Sequence of protein 2:
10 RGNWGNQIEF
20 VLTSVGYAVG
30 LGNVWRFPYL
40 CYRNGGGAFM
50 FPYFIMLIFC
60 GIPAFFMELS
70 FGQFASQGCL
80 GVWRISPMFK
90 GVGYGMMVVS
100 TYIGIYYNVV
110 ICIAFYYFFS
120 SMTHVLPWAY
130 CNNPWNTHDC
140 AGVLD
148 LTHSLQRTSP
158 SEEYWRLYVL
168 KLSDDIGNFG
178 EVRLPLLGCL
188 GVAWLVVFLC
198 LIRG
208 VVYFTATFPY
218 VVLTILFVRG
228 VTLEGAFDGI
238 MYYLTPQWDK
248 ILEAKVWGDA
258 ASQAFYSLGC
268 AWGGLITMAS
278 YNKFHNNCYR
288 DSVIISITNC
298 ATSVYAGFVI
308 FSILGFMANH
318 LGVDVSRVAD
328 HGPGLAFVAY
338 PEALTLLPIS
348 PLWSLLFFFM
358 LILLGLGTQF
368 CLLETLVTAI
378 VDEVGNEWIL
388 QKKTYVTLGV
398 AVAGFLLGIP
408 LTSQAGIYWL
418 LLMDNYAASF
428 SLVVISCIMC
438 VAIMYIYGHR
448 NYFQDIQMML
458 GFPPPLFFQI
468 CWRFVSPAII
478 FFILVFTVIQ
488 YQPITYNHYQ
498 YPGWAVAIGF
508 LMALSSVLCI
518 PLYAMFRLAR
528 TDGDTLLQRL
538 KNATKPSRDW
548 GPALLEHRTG

Sequence of protein 1:
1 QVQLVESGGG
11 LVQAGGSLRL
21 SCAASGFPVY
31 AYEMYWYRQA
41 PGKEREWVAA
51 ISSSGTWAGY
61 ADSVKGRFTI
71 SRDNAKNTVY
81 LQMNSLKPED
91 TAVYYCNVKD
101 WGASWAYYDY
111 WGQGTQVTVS

This data describes a binding interaction between two proteins.

Contacts between the two chains:
Residue P348 in protein 2 is in contact with residue A103 in protein 1 (closest heavy-atom distance 3.9 Å).
Residue V124 in protein 2 contacts residue S104 in protein 1 (closest heavy-atom distance 4.1 Å).
Residue L143 in protein 2 interacts with residue F27 in protein 1 (closest heavy-atom distance 4.8 Å).
Residue V124 in protein 2 is in contact with residue A103 in protein 1 (closest heavy-atom distance 3.5 Å).
Residue T229 in protein 2 is in contact with residue E33 in protein 1 (closest heavy-atom distance 4.7 Å).
Residue I346 in protein 2 contacts residue S104 in protein 1 (closest heavy-atom distance 3.8 Å).
Residue R226 in protein 2 is in contact with residue E33 in protein 1 (closest heavy-atom distance 2.8 Å).
Residue D144 in protein 2 is in contact with residue P28 in protein 1 (closest heavy-atom distance 3.5 Å).
Residue L349 in protein 2 is in contact with residue W105 in protein 1 (closest heavy-atom distance 4.1 Å).
Residue L143 in protein 2 interacts with residue G102 in protein 1 (closest heavy-atom distance 3.6 Å).
Residue Y129 in protein 2 interacts with residue A103 in protein 1 (closest heavy-atom distance 4.3 Å).
Residue Y129 in protein 2 interacts with residue G102 in protein 1 (closest heavy-atom distance 2.9 Å).
Residue F313 in protein 2 is in contact with residue Y30 in protein 1 (closest heavy-atom distance 4.0 Å).
Residue L343 in protein 2 contacts residue E33 in protein 1 (closest heavy-atom distance 4.8 Å).
Residue L125 in protein 2 contacts residue A103 in protein 1 (closest heavy-atom distance 3.0 Å).
Residue P345 in protein 2 interacts with residue W101 in protein 1 (closest heavy-atom distance 3.4 Å).
Residue L143 in protein 2 contacts residue A103 in protein 1 (closest heavy-atom distance 3.8 Å).
Residue I346 in protein 2 is in contact with residue W105 in protein 1 (closest heavy-atom distance 4.0 Å).
Residue T229 in protein 2 is in contact with residue G55 in protein 1 (closest heavy-atom distance 4.8 Å).
Residue A128 in protein 2 contacts residue A103 in protein 1 (closest heavy-atom distance 3.3 Å).
Residue S347 in protein 2 interacts with residue A103 in protein 1 (closest heavy-atom distance 4.0 Å).
Residue E231 in protein 2 interacts with residue S54 in protein 1 (closest heavy-atom distance 3.7 Å).
Residue S347 in protein 2 interacts with residue S104 in protein 1 (closest heavy-atom distance 3.7 Å).
Residue T229 in protein 2 contacts residue W57 in protein 1 (closest heavy-atom distance 4.3 Å).
Residue G141 in protein 2 is in contact with residue P28 in protein 1 (closest heavy-atom distance 4.2 Å).
Residue L344 in protein 2 interacts with residue W101 in protein 1 (closest heavy-atom distance 4.7 Å).
Residue L143 in protein 2 is in contact with residue P28 in protein 1 (closest heavy-atom distance 3.8 Å).
Residue P348 in protein 2 contacts residue S104 in protein 1 (closest heavy-atom distance 3.8 Å).
Residue H123 in protein 2 contacts residue A103 in protein 1 (closest heavy-atom distance 4.0 Å).
Residue T122 in protein 2 interacts with residue W105 in protein 1 (closest heavy-atom distance 2.9 Å).
Residue E231 in protein 2 contacts residue Y30 in protein 1 (closest heavy-atom distance 3.9 Å).
Residue V142 in protein 2 interacts with residue Y32 in protein 1 (closest heavy-atom distance 4.3 Å).
Residue L352 in protein 2 interacts with residue W105 in protein 1 (closest heavy-atom distance 4.4 Å).
Residue L230 in protein 2 contacts residue S54 in protein 1 (closest heavy-atom distance 3.8 Å).
Residue E231 in protein 2 is in contact with residue N74 in protein 1 (closest heavy-atom distance 2.8 Å).
Residue L230 in protein 2 interacts with residue S53 in protein 1 (closest heavy-atom distance 3.6 Å).
Residue R154 in protein 2 is in contact with residue Y30 in protein 1 (closest heavy-atom distance 4.8 Å).
Residue H317 in protein 2 interacts with residue Y30 in protein 1 (closest heavy-atom distance 2.6 Å).
Residue R226 in protein 2 interacts with residue S53 in protein 1 (closest heavy-atom distance 4.8 Å).
Residue H123 in protein 2 contacts residue S104 in protein 1 (closest heavy-atom distance 3.3 Å).
Residue E231 in protein 2 is in contact with residue S53 in protein 1 (closest heavy-atom distance 3.0 Å).
Residue F313 in protein 2 interacts with residue A31 in protein 1 (closest heavy-atom distance 4.0 Å).
Residue T342 in protein 2 contacts residue A103 in protein 1 (closest heavy-atom distance 4.1 Å).
Residue P348 in protein 2 contacts residue W105 in protein 1 (closest heavy-atom distance 3.5 Å).
Residue F313 in protein 2 interacts with residue S53 in protein 1 (closest heavy-atom distance 4.7 Å).
Residue V228 in protein 2 contacts residue T56 in protein 1 (closest heavy-atom distance 4.0 Å).
Residue V142 in protein 2 contacts residue P28 in protein 1 (closest heavy-atom distance 3.0 Å).
Residue L143 in protein 2 contacts residue Y32 in protein 1 (closest heavy-atom distance 3.3 Å).
Residue T229 in protein 2 interacts with residue S54 in protein 1 (closest heavy-atom distance 3.0 Å).
Residue L143 in protein 2 is in contact with residue D100 in protein 1 (closest heavy-atom distance 3.7 Å).
Residue L343 in protein 2 is in contact with residue A31 in protein 1 (closest heavy-atom distance 3.8 Å).
Residue T229 in protein 2 is in contact with residue T56 in protein 1 (closest heavy-atom distance 4.6 Å).
Residue H123 in protein 2 interacts with residue W105 in protein 1 (closest heavy-atom distance 3.5 Å).
Residue N316 in protein 2 contacts residue Y30 in protein 1 (closest heavy-atom distance 4.0 Å).
Residue T229 in protein 2 is in contact with residue S52 in protein 1 (closest heavy-atom distance 3.7 Å).
Residue G232 in protein 2 contacts residue S54 in protein 1 (closest heavy-atom distance 4.5 Å).
Residue T229 in protein 2 is in contact with residue S53 in protein 1 (closest heavy-atom distance 3.5 Å).
Residue V142 in protein 2 interacts with residue A31 in protein 1 (closest heavy-atom distance 3.5 Å).
Residue V124 in protein 2 contacts residue G102 in protein 1 (closest heavy-atom distance 3.8 Å).
Residue I346 in protein 2 is in contact with residue W101 in protein 1 (closest heavy-atom distance 3.3 Å).